Interface contacts:
Residue I259 in the first protein contacts residue K106 in the second protein (closest heavy-atom distance 4.8 Å).
Residue I258 in the first protein is in contact with residue S102 in the second protein (closest heavy-atom distance 4.2 Å).
Residue I258 in the first protein contacts residue K106 in the second protein (closest heavy-atom distance 3.8 Å).
Residue D255 in the first protein is in contact with residue I109 in the second protein (closest heavy-atom distance 4.6 Å).

Sequence of the second protein:
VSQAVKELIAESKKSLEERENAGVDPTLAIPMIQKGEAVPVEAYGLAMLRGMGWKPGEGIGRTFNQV

The following describes two proteins that form a bound complex.

Sequence of the first protein:
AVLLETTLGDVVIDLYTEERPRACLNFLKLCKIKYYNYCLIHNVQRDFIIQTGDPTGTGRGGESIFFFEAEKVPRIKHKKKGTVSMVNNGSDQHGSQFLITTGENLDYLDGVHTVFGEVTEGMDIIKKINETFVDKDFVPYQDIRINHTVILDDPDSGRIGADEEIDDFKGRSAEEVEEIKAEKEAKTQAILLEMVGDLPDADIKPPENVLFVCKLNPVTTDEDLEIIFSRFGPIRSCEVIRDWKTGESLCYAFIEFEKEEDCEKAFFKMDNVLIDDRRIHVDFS